Sequence of protein 2:
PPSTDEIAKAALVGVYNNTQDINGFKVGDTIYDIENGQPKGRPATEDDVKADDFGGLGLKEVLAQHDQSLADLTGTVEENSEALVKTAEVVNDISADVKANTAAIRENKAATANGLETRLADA

This data describes a binding interaction between two proteins.

Interface contacts:
Residue L75 in protein 1 contacts residue L75 in protein 2 (closest heavy-atom distance 4.1 Å).
Residue I12 in protein 1 contacts residue A13 in protein 2 (closest heavy-atom distance 3.5 Å).
Residue N106 in protein 1 is in contact with residue T107 in protein 2 (closest heavy-atom distance 3.0 Å).
Residue V67 in protein 1 is in contact with residue L68 in protein 2 (closest heavy-atom distance 3.9 Å).
Residue A16 in protein 1 contacts residue V20 in protein 2 (closest heavy-atom distance 3.5 Å).
Residue H71 in protein 1 interacts with residue D72 in protein 2 (closest heavy-atom distance 2.7 Å).
Residue L68 in protein 1 is in contact with residue L68 in protein 2 (closest heavy-atom distance 3.6 Å).
Residue I99 in protein 1 is in contact with residue I99 in protein 2 (closest heavy-atom distance 3.9 Å).
Residue T81 in protein 1 is in contact with residue V82 in protein 2 (closest heavy-atom distance 3.7 Å).
Residue T9 in protein 1 contacts residue D10 in protein 2 (closest heavy-atom distance 2.6 Å).
Residue A15 in protein 1 interacts with residue L17 in protein 2 (closest heavy-atom distance 4.0 Å).
Residue N85 in protein 1 interacts with residue S86 in protein 2 (closest heavy-atom distance 3.0 Å).
Residue D58 in protein 1 is in contact with residue K65 in protein 2 (closest heavy-atom distance 4.0 Å).
Residue T9 in protein 1 is in contact with residue T9 in protein 2 (closest heavy-atom distance 3.8 Å).
Residue N23 in protein 1 contacts residue I27 in protein 2 (closest heavy-atom distance 3.9 Å).
Residue F59 in protein 1 is in contact with residue D72 in protein 2 (closest heavy-atom distance 3.7 Å).
Residue N23 in protein 1 interacts with residue T24 in protein 2 (closest heavy-atom distance 3.0 Å).
Residue H71 in protein 1 is in contact with residue L68 in protein 2 (closest heavy-atom distance 3.8 Å).
Residue A88 in protein 1 interacts with residue L89 in protein 2 (closest heavy-atom distance 4.2 Å).
Residue T81 in protein 1 is in contact with residue S86 in protein 2 (closest heavy-atom distance 4.1 Å).
Residue G19 in protein 1 contacts residue V20 in protein 2 (closest heavy-atom distance 3.8 Å).
Residue F59 in protein 1 interacts with residue A69 in protein 2 (closest heavy-atom distance 3.7 Å).
Residue I99 in protein 1 is in contact with residue V96 in protein 2 (closest heavy-atom distance 3.9 Å).
Residue N23 in protein 1 interacts with residue N23 in protein 2 (closest heavy-atom distance 3.7 Å).
Residue V20 in protein 1 interacts with residue V20 in protein 2 (closest heavy-atom distance 3.5 Å).
Residue N85 in protein 1 is in contact with residue V82 in protein 2 (closest heavy-atom distance 3.9 Å).
Residue N85 in protein 1 is in contact with residue L89 in protein 2 (closest heavy-atom distance 3.6 Å).
Residue V96 in protein 1 contacts residue V96 in protein 2 (closest heavy-atom distance 4.0 Å).
Residue L78 in protein 1 is in contact with residue L78 in protein 2 (closest heavy-atom distance 3.9 Å).
Residue A13 in protein 1 is in contact with residue A13 in protein 2 (closest heavy-atom distance 4.0 Å).
Residue H71 in protein 1 is in contact with residue L75 in protein 2 (closest heavy-atom distance 3.4 Å).
Residue V95 in protein 1 interacts with residue V96 in protein 2 (closest heavy-atom distance 3.6 Å).
Residue N113 in protein 1 is in contact with residue K114 in protein 2 (closest heavy-atom distance 3.8 Å).
Residue H71 in protein 1 interacts with residue H71 in protein 2 (closest heavy-atom distance 3.6 Å).
Residue N106 in protein 1 contacts residue V103 in protein 2 (closest heavy-atom distance 3.7 Å).
Residue L64 in protein 1 interacts with residue K65 in protein 2 (closest heavy-atom distance 4.0 Å).
Residue D26 in protein 1 is in contact with residue K65 in protein 2 (closest heavy-atom distance 3.1 Å).
Residue L64 in protein 1 interacts with residue L64 in protein 2 (closest heavy-atom distance 3.9 Å).
Residue N23 in protein 1 is in contact with residue V20 in protein 2 (closest heavy-atom distance 3.5 Å).
Residue I99 in protein 1 contacts residue S100 in protein 2 (closest heavy-atom distance 4.0 Å).
Residue L78 in protein 1 is in contact with residue T79 in protein 2 (closest heavy-atom distance 3.8 Å).
Residue V82 in protein 1 is in contact with residue V82 in protein 2 (closest heavy-atom distance 3.5 Å).
Residue I110 in protein 1 interacts with residue I110 in protein 2 (closest heavy-atom distance 4.1 Å).
Residue N113 in protein 1 contacts residue I110 in protein 2 (closest heavy-atom distance 3.5 Å).
Residue L78 in protein 1 interacts with residue V82 in protein 2 (closest heavy-atom distance 3.8 Å).
Residue D102 in protein 1 contacts residue V103 in protein 2 (closest heavy-atom distance 3.8 Å).
Residue S74 in protein 1 contacts residue L75 in protein 2 (closest heavy-atom distance 4.1 Å).
Residue F59 in protein 1 contacts residue K65 in protein 2 (closest heavy-atom distance 3.3 Å).
Residue I12 in protein 1 is in contact with residue K14 in protein 2 (closest heavy-atom distance 3.9 Å).
Residue T92 in protein 1 contacts residue T92 in protein 2 (closest heavy-atom distance 4.0 Å).
Residue A16 in protein 1 contacts residue A16 in protein 2 (closest heavy-atom distance 3.9 Å).
Residue F59 in protein 1 interacts with residue L68 in protein 2 (closest heavy-atom distance 3.7 Å).
Residue A109 in protein 1 interacts with residue I110 in protein 2 (closest heavy-atom distance 3.8 Å).
Residue L89 in protein 1 is in contact with residue L89 in protein 2 (closest heavy-atom distance 3.9 Å).
Residue A16 in protein 1 contacts residue L17 in protein 2 (closest heavy-atom distance 3.6 Å).
Residue L64 in protein 1 is in contact with residue L68 in protein 2 (closest heavy-atom distance 3.4 Å).
Residue D26 in protein 1 is in contact with residue I27 in protein 2 (closest heavy-atom distance 3.6 Å).
Residue T9 in protein 1 is in contact with residue A13 in protein 2 (closest heavy-atom distance 4.1 Å).
Residue I12 in protein 1 is in contact with residue L17 in protein 2 (closest heavy-atom distance 3.8 Å).
Residue N106 in protein 1 interacts with residue I110 in protein 2 (closest heavy-atom distance 3.6 Å).

Sequence of protein 1:
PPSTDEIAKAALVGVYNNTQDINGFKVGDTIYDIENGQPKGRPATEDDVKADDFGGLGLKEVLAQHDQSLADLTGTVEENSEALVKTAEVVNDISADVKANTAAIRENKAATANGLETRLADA